This data describes a binding interaction between two proteins.

Residue-level contacts at the interface:
Residue R130 in chain B is in contact with residue A46 in chain A (closest heavy-atom distance 3.7 Å).
Residue Q72 in chain B interacts with residue L73 in chain A (closest heavy-atom distance 3.4 Å).
Residue F68 in chain B interacts with residue G47 in chain A (closest heavy-atom distance 3.4 Å).
Residue E70 in chain B contacts residue L73 in chain A (closest heavy-atom distance 3.1 Å).
Residue V67 in chain B contacts residue V70 in chain A (closest heavy-atom distance 4.2 Å).
Residue V83 in chain B interacts with residue L73 in chain A (closest heavy-atom distance 3.6 Å).
Residue H87 in chain B contacts residue L8 in chain A (closest heavy-atom distance 2.8 Å).
Residue T127 in chain B is in contact with residue K48 in chain A (closest heavy-atom distance 4.4 Å).
Residue V67 in chain B is in contact with residue I44 in chain A (closest heavy-atom distance 4.0 Å).
Residue H85 in chain B is in contact with residue L71 in chain A (closest heavy-atom distance 4.5 Å).
Residue F68 in chain B interacts with residue I44 in chain A (closest heavy-atom distance 4.0 Å).
Residue F68 in chain B is in contact with residue V70 in chain A (closest heavy-atom distance 4.3 Å).
Residue R130 in chain B is in contact with residue G47 in chain A (closest heavy-atom distance 4.5 Å).
Residue H85 in chain B contacts residue L8 in chain A (closest heavy-atom distance 4.0 Å).
Residue V67 in chain B interacts with residue L8 in chain A (closest heavy-atom distance 4.1 Å).
Residue F68 in chain B interacts with residue Q49 in chain A (closest heavy-atom distance 3.5 Å).
Residue E70 in chain B is in contact with residue V70 in chain A (closest heavy-atom distance 5.0 Å).
Residue V67 in chain B interacts with residue G47 in chain A (closest heavy-atom distance 4.2 Å).
Residue H85 in chain B contacts residue R42 in chain A (closest heavy-atom distance 3.7 Å).
Residue E70 in chain B contacts residue R42 in chain A (closest heavy-atom distance 2.6 Å).
Residue H85 in chain B interacts with residue V70 in chain A (closest heavy-atom distance 3.5 Å).
Residue T127 in chain B is in contact with residue A46 in chain A (closest heavy-atom distance 3.8 Å).
Residue T127 in chain B interacts with residue G47 in chain A (closest heavy-atom distance 3.7 Å).
Residue F68 in chain B contacts residue R42 in chain A (closest heavy-atom distance 4.1 Å).
Residue Y105 in chain B is in contact with residue L73 in chain A (closest heavy-atom distance 4.0 Å).
Residue H85 in chain B interacts with residue L73 in chain A (closest heavy-atom distance 3.6 Å).
Residue V67 in chain B contacts residue H68 in chain A (closest heavy-atom distance 3.5 Å).
Residue M126 in chain B interacts with residue G47 in chain A (closest heavy-atom distance 3.9 Å).
Residue S104 in chain B interacts with residue L8 in chain A (closest heavy-atom distance 3.4 Å).

Sequence of chain A:
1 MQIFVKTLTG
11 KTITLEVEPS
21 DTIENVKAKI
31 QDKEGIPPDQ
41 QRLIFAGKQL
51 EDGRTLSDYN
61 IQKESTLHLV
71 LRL

Sequence of chain B:
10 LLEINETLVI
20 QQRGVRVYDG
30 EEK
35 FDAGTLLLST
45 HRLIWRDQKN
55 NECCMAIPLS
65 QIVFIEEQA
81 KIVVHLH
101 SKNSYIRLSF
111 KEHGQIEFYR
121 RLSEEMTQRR